Contacts between the two chains:
Residue S109 in the second protein contacts residue S652 in the first protein (closest heavy-atom distance 3.3 Å).
Residue L104 in the second protein contacts residue L700 in the first protein (closest heavy-atom distance 3.8 Å).
Residue W182 in the second protein interacts with residue L689 in the first protein (closest heavy-atom distance 3.7 Å).
Residue W94 in the second protein is in contact with residue W693 in the first protein (closest heavy-atom distance 3.8 Å).
Residue R88 in the second protein interacts with residue D720 in the first protein (closest heavy-atom distance 3.1 Å).
Residue K116 in the second protein interacts with residue W662 in the first protein (closest heavy-atom distance 3.4 Å).
Residue Y103 in the second protein interacts with residue W693 in the first protein (closest heavy-atom distance 3.6 Å).
Residue L112 in the second protein contacts residue F684 in the first protein (closest heavy-atom distance 3.6 Å).
Residue P77 in the second protein is in contact with residue W741 in the first protein (closest heavy-atom distance 3.6 Å).
Residue L179 in the second protein interacts with residue L689 in the first protein (closest heavy-atom distance 3.7 Å).
Residue E270 in the second protein is in contact with residue F677 in the first protein (closest heavy-atom distance 3.7 Å).
Residue K116 in the second protein is in contact with residue L665 in the first protein (closest heavy-atom distance 3.5 Å).
Residue R88 in the second protein is in contact with residue R723 in the first protein (closest heavy-atom distance 3.6 Å).
Residue W95 in the second protein is in contact with residue L700 in the first protein (closest heavy-atom distance 3.5 Å).
Residue Q105 in the second protein is in contact with residue N650 in the first protein (closest heavy-atom distance 3.0 Å).
Residue L61 in the second protein interacts with residue W693 in the first protein (closest heavy-atom distance 3.6 Å).
Residue Y103 in the second protein interacts with residue L688 in the first protein (closest heavy-atom distance 3.7 Å).
Residue E111 in the second protein is in contact with residue P686 in the first protein (closest heavy-atom distance 3.7 Å).
Residue D87 in the second protein is in contact with residue H716 in the first protein (closest heavy-atom distance 2.8 Å).
Residue H197 in the second protein is in contact with residue L689 in the first protein (closest heavy-atom distance 3.1 Å).
Residue E266 in the second protein interacts with residue R680 in the first protein (closest heavy-atom distance 3.3 Å).
Residue S117 in the second protein contacts residue D658 in the first protein (closest heavy-atom distance 3.2 Å).
Residue D91 in the second protein contacts residue S708 in the first protein (closest heavy-atom distance 3.1 Å).
Residue P77 in the second protein is in contact with residue W743 in the first protein (closest heavy-atom distance 3.2 Å).
Residue L104 in the second protein interacts with residue S652 in the first protein (closest heavy-atom distance 3.4 Å).
Residue W95 in the second protein is in contact with residue F702 in the first protein (closest heavy-atom distance 3.5 Å).
Residue R88 in the second protein is in contact with residue H716 in the first protein (closest heavy-atom distance 3.1 Å).
Residue D80 in the second protein is in contact with residue W741 in the first protein (closest heavy-atom distance 3.0 Å).
Residue E111 in the second protein contacts residue F684 in the first protein (closest heavy-atom distance 3.3 Å).
Residue Q58 in the second protein contacts residue N697 in the first protein (closest heavy-atom distance 3.6 Å).
Residue L61 in the second protein interacts with residue Q691 in the first protein (closest heavy-atom distance 3.7 Å).
Residue Y90 in the second protein contacts residue Q712 in the first protein (closest heavy-atom distance 3.4 Å).
Residue G190 in the second protein interacts with residue Q691 in the first protein (closest heavy-atom distance 3.1 Å).
Residue D265 in the second protein interacts with residue R680 in the first protein (closest heavy-atom distance 3.5 Å).
Residue W62 in the second protein interacts with residue P696 in the first protein (closest heavy-atom distance 3.8 Å).
Residue L61 in the second protein interacts with residue A692 in the first protein (closest heavy-atom distance 3.4 Å).
Residue P82 in the second protein is in contact with residue A731 in the first protein (closest heavy-atom distance 3.8 Å).
Residue L115 in the second protein contacts residue W662 in the first protein (closest heavy-atom distance 3.5 Å).
Residue D91 in the second protein contacts residue Q712 in the first protein (closest heavy-atom distance 2.9 Å).
Residue W62 in the second protein is in contact with residue S694 in the first protein (closest heavy-atom distance 2.6 Å).
Residue R89 in the second protein is in contact with residue Q712 in the first protein (closest heavy-atom distance 3.2 Å).
Residue K116 in the second protein contacts residue A661 in the first protein (closest heavy-atom distance 2.7 Å).
Residue L186 in the second protein interacts with residue Q691 in the first protein (closest heavy-atom distance 3.5 Å).
Residue R193 in the second protein contacts residue G690 in the first protein (closest heavy-atom distance 3.3 Å).
Residue W182 in the second protein interacts with residue L688 in the first protein (closest heavy-atom distance 3.6 Å).
Residue Y103 in the second protein is in contact with residue E687 in the first protein (closest heavy-atom distance 3.0 Å).
Residue Q105 in the second protein contacts residue S652 in the first protein (closest heavy-atom distance 3.5 Å).
Residue P269 in the second protein contacts residue F677 in the first protein (closest heavy-atom distance 3.4 Å).
Residue M81 in the second protein contacts residue W743 in the first protein (closest heavy-atom distance 3.5 Å).
Residue L108 in the second protein interacts with residue W693 in the first protein (closest heavy-atom distance 3.7 Å).
Residue L85 in the second protein interacts with residue W743 in the first protein (closest heavy-atom distance 3.7 Å).
Residue W182 in the second protein interacts with residue Q691 in the first protein (closest heavy-atom distance 3.7 Å).
Residue Y90 in the second protein interacts with residue H716 in the first protein (closest heavy-atom distance 3.5 Å).
Residue Q63 in the second protein contacts residue K698 in the first protein (closest heavy-atom distance 3.4 Å).
Residue N120 in the second protein interacts with residue W662 in the first protein (closest heavy-atom distance 3.8 Å).
Residue F183 in the second protein interacts with residue L689 in the first protein (closest heavy-atom distance 3.6 Å).
Residue R88 in the second protein contacts residue E719 in the first protein (closest heavy-atom distance 3.8 Å).
Residue D60 in the second protein is in contact with residue N697 in the first protein (closest heavy-atom distance 3.4 Å).
Residue W95 in the second protein interacts with residue L701 in the first protein (closest heavy-atom distance 3.4 Å).
Residue W95 in the second protein is in contact with residue T705 in the first protein (closest heavy-atom distance 3.2 Å).

Sequence of the second protein:
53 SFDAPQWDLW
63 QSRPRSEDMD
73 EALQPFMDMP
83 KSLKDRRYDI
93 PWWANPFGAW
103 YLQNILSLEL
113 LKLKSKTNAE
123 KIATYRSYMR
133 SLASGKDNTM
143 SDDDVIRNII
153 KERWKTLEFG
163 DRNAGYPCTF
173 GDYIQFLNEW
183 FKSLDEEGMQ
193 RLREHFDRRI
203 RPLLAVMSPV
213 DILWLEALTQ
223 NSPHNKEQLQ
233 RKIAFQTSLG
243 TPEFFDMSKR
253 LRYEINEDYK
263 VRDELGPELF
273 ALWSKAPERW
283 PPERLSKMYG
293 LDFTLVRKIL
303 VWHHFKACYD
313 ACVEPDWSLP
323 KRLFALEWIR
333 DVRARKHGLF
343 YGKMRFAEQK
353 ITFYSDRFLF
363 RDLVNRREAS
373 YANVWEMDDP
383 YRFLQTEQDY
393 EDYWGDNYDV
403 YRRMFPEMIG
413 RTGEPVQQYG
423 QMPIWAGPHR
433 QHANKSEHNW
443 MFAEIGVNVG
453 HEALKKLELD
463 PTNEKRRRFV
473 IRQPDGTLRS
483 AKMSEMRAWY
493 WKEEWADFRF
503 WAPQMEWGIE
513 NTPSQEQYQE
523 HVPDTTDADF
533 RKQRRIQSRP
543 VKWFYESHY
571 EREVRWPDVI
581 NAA

These two protein chains interact to form a complex.

Sequence of the first protein:
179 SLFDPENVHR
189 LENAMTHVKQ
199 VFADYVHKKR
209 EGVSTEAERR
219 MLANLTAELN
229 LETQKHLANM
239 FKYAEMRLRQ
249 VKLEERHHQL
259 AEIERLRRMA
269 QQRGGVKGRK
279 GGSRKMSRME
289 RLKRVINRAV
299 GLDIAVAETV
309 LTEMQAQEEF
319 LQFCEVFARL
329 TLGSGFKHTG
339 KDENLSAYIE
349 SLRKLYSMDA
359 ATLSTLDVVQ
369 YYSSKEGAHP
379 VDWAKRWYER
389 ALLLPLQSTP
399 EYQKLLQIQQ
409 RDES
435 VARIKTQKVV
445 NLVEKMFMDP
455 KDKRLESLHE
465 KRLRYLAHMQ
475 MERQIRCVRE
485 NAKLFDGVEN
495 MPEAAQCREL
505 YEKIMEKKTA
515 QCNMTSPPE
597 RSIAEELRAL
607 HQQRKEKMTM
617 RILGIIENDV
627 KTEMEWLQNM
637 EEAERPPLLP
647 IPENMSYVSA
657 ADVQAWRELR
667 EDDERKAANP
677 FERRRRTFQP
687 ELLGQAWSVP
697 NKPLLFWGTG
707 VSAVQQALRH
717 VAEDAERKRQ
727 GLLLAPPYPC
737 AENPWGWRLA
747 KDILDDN